Contacts between the two chains:
Residue D30 in protein 2 is in contact with residue G51 in protein 1 (closest heavy-atom distance 4.7 Å).
Residue K27 in protein 2 contacts residue V54 in protein 1 (closest heavy-atom distance 4.1 Å).
Residue L51 in protein 2 interacts with residue K28 in protein 1 (closest heavy-atom distance 4.5 Å).
Residue C26 in protein 2 contacts residue F55 in protein 1 (closest heavy-atom distance 4.8 Å).
Residue A54 in protein 2 interacts with residue I38 in protein 1 (closest heavy-atom distance 3.3 Å).
Residue H23 in protein 2 is in contact with residue V26 in protein 1 (closest heavy-atom distance 4.5 Å).
Residue L55 in protein 2 contacts residue I38 in protein 1 (closest heavy-atom distance 3.7 Å).
Residue D30 in protein 2 interacts with residue G53 in protein 1 (closest heavy-atom distance 3.9 Å).
Residue Y48 in protein 2 contacts residue L27 in protein 1 (closest heavy-atom distance 3.7 Å).
Residue Y48 in protein 2 interacts with residue K28 in protein 1 (closest heavy-atom distance 3.7 Å).
Residue A54 in protein 2 interacts with residue V32 in protein 1 (closest heavy-atom distance 3.8 Å).
Residue L51 in protein 2 contacts residue V32 in protein 1 (closest heavy-atom distance 3.5 Å).
Residue K27 in protein 2 contacts residue G53 in protein 1 (closest heavy-atom distance 2.5 Å).
Residue H23 in protein 2 contacts residue F55 in protein 1 (closest heavy-atom distance 4.5 Å).
Residue L55 in protein 2 contacts residue Y30 in protein 1 (closest heavy-atom distance 3.4 Å).
Residue K27 in protein 2 is in contact with residue F55 in protein 1 (closest heavy-atom distance 3.3 Å).
Residue L51 in protein 2 is in contact with residue K31 in protein 1 (closest heavy-atom distance 3.8 Å).
Residue L51 in protein 2 interacts with residue Y30 in protein 1 (closest heavy-atom distance 3.3 Å).
Residue D30 in protein 2 contacts residue A52 in protein 1 (closest heavy-atom distance 4.2 Å).
Residue E45 in protein 2 contacts residue K28 in protein 1 (closest heavy-atom distance 4.4 Å).

This data describes a binding interaction between two proteins.

Sequence of protein 1:
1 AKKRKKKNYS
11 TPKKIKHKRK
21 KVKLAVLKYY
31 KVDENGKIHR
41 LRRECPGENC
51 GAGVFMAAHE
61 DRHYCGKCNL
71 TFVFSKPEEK

Sequence of protein 2:
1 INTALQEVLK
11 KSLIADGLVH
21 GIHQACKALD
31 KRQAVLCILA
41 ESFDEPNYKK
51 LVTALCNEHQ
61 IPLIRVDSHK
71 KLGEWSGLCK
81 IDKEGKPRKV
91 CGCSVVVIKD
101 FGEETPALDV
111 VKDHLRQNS